Residue-level contacts at the interface:
Residue L411 in the first protein contacts residue G117 in the second protein (closest heavy-atom distance 3.3 Å).
Residue G412 in the first protein interacts with residue G117 in the second protein (closest heavy-atom distance 4.1 Å).
Residue G412 in the first protein interacts with residue E116 in the second protein (closest heavy-atom distance 4.3 Å).

Sequence of the first protein:
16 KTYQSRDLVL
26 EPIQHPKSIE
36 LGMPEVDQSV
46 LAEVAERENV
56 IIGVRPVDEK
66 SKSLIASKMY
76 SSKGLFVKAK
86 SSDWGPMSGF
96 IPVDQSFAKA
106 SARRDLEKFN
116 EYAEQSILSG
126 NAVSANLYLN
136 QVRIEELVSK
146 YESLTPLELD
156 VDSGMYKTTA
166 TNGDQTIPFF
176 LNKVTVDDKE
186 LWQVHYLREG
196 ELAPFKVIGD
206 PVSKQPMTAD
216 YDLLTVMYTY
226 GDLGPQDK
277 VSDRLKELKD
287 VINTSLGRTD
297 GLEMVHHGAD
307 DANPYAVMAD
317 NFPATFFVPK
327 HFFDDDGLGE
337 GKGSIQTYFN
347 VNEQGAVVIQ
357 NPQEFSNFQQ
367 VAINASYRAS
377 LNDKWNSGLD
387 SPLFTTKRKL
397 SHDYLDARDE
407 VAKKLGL

Sequence of the second protein:
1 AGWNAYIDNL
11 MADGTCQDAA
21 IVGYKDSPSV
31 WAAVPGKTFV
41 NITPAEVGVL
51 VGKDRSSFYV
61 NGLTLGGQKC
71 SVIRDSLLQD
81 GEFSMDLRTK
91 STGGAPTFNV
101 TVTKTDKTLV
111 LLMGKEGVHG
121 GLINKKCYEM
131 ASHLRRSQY

This data describes a binding interaction between two proteins.